Sequence of protein 1:
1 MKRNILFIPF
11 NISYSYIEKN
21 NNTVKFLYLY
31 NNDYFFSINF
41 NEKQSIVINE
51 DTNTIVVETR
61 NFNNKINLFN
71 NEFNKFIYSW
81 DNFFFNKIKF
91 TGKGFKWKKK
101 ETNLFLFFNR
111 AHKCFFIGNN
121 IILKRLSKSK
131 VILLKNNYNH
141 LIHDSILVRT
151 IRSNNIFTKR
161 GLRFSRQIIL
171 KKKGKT

Sequence of protein 2:
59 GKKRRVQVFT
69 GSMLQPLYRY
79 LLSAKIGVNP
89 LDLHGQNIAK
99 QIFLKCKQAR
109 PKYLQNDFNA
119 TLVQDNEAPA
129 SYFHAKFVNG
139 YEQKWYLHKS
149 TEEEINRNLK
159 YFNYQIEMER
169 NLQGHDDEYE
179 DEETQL

This data describes a binding interaction between two proteins.

Contacts between the two chains:
Residue K172 in protein 1 is in contact with residue V64 in protein 2 (closest heavy-atom distance 4.1 Å).
Residue D51 in protein 1 interacts with residue K147 in protein 2 (closest heavy-atom distance 4.0 Å).
Residue F7 in protein 1 contacts residue N156 in protein 2 (closest heavy-atom distance 3.2 Å).
Residue F85 in protein 1 is in contact with residue E165 in protein 2 (closest heavy-atom distance 3.1 Å).
Residue T52 in protein 1 is in contact with residue E152 in protein 2 (closest heavy-atom distance 3.7 Å).
Residue R166 in protein 1 is in contact with residue M71 in protein 2 (closest heavy-atom distance 3.9 Å).
Residue Q167 in protein 1 interacts with residue F67 in protein 2 (closest heavy-atom distance 4.0 Å).
Residue Q167 in protein 1 interacts with residue M71 in protein 2 (closest heavy-atom distance 3.5 Å).
Residue I5 in protein 1 interacts with residue R155 in protein 2 (closest heavy-atom distance 2.8 Å).
Residue Q167 in protein 1 interacts with residue S70 in protein 2 (closest heavy-atom distance 2.7 Å).
Residue L6 in protein 1 is in contact with residue R155 in protein 2 (closest heavy-atom distance 4.0 Å).
Residue N82 in protein 1 is in contact with residue Y159 in protein 2 (closest heavy-atom distance 3.6 Å).
Residue K171 in protein 1 interacts with residue F67 in protein 2 (closest heavy-atom distance 3.6 Å).
Residue I169 in protein 1 contacts residue F67 in protein 2 (closest heavy-atom distance 2.8 Å).
Residue R166 in protein 1 interacts with residue S70 in protein 2 (closest heavy-atom distance 3.2 Å).
Residue F10 in protein 1 interacts with residue Y159 in protein 2 (closest heavy-atom distance 3.4 Å).
Residue K159 in protein 1 is in contact with residue D179 in protein 2 (closest heavy-atom distance 2.4 Å).
Residue N74 in protein 1 contacts residue R155 in protein 2 (closest heavy-atom distance 3.4 Å).
Residue P9 in protein 1 interacts with residue Y159 in protein 2 (closest heavy-atom distance 3.4 Å).
Residue L126 in protein 1 is in contact with residue L170 in protein 2 (closest heavy-atom distance 3.6 Å).
Residue L126 in protein 1 is in contact with residue N169 in protein 2 (closest heavy-atom distance 3.0 Å).
Residue K87 in protein 1 is in contact with residue N169 in protein 2 (closest heavy-atom distance 2.8 Å).
Residue T52 in protein 1 contacts residue S148 in protein 2 (closest heavy-atom distance 3.7 Å).
Residue I169 in protein 1 is in contact with residue Q65 in protein 2 (closest heavy-atom distance 3.8 Å).
Residue R166 in protein 1 is in contact with residue E165 in protein 2 (closest heavy-atom distance 2.9 Å).
Residue F85 in protein 1 interacts with residue N169 in protein 2 (closest heavy-atom distance 4.1 Å).
Residue F7 in protein 1 interacts with residue R155 in protein 2 (closest heavy-atom distance 3.5 Å).
Residue L170 in protein 1 contacts residue Q65 in protein 2 (closest heavy-atom distance 3.6 Å).
Residue I169 in protein 1 is in contact with residue D179 in protein 2 (closest heavy-atom distance 3.6 Å).
Residue S165 in protein 1 interacts with residue S70 in protein 2 (closest heavy-atom distance 3.6 Å).
Residue I168 in protein 1 is in contact with residue F67 in protein 2 (closest heavy-atom distance 3.3 Å).
Residue F84 in protein 1 interacts with residue Y162 in protein 2 (closest heavy-atom distance 3.3 Å).
Residue I168 in protein 1 interacts with residue V66 in protein 2 (closest heavy-atom distance 3.4 Å).
Residue F83 in protein 1 is in contact with residue M166 in protein 2 (closest heavy-atom distance 3.8 Å).
Residue D51 in protein 1 interacts with residue W143 in protein 2 (closest heavy-atom distance 3.4 Å).
Residue Y78 in protein 1 interacts with residue Y162 in protein 2 (closest heavy-atom distance 3.5 Å).
Residue R166 in protein 1 contacts residue E176 in protein 2 (closest heavy-atom distance 3.3 Å).
Residue I168 in protein 1 is in contact with residue M71 in protein 2 (closest heavy-atom distance 3.8 Å).
Residue V56 in protein 1 is in contact with residue E152 in protein 2 (closest heavy-atom distance 3.4 Å).
Residue K172 in protein 1 interacts with residue R63 in protein 2 (closest heavy-atom distance 4.0 Å).
Residue I132 in protein 1 interacts with residue N169 in protein 2 (closest heavy-atom distance 3.8 Å).
Residue F85 in protein 1 contacts residue M166 in protein 2 (closest heavy-atom distance 3.9 Å).
Residue K130 in protein 1 interacts with residue D174 in protein 2 (closest heavy-atom distance 2.2 Å).
Residue N49 in protein 1 contacts residue E152 in protein 2 (closest heavy-atom distance 2.8 Å).
Residue S165 in protein 1 contacts residue E176 in protein 2 (closest heavy-atom distance 2.7 Å).
Residue F85 in protein 1 is in contact with residue Y162 in protein 2 (closest heavy-atom distance 3.0 Å).
Residue L170 in protein 1 interacts with residue V66 in protein 2 (closest heavy-atom distance 3.7 Å).
Residue I5 in protein 1 is in contact with residue E151 in protein 2 (closest heavy-atom distance 3.9 Å).
Residue K171 in protein 1 contacts residue R63 in protein 2 (closest heavy-atom distance 3.7 Å).
Residue T52 in protein 1 is in contact with residue N156 in protein 2 (closest heavy-atom distance 3.2 Å).
Residue K171 in protein 1 interacts with residue V64 in protein 2 (closest heavy-atom distance 3.7 Å).
Residue K87 in protein 1 contacts residue D174 in protein 2 (closest heavy-atom distance 3.8 Å).
Residue I169 in protein 1 interacts with residue V66 in protein 2 (closest heavy-atom distance 3.7 Å).
Residue N49 in protein 1 is in contact with residue K147 in protein 2 (closest heavy-atom distance 3.0 Å).
Residue F7 in protein 1 is in contact with residue Y159 in protein 2 (closest heavy-atom distance 3.5 Å).
Residue Y78 in protein 1 is in contact with residue Y159 in protein 2 (closest heavy-atom distance 3.6 Å).
Residue T54 in protein 1 is in contact with residue E152 in protein 2 (closest heavy-atom distance 3.3 Å).
Residue R163 in protein 1 is in contact with residue D179 in protein 2 (closest heavy-atom distance 3.7 Å).
Residue R166 in protein 1 contacts residue Q73 in protein 2 (closest heavy-atom distance 3.4 Å).
Residue K171 in protein 1 interacts with residue Q65 in protein 2 (closest heavy-atom distance 2.9 Å).